Sequence of protein 1:
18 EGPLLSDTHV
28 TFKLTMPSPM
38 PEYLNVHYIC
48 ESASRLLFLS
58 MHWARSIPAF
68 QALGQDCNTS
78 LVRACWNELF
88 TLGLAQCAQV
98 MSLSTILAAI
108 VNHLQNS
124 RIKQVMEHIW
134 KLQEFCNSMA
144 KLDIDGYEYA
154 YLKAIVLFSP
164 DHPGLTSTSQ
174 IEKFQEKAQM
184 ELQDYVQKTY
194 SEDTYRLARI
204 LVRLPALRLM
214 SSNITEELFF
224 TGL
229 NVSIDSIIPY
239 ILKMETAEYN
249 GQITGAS

Residue-level contacts at the interface:
Residue S35 in protein 1 interacts with residue Q2 in protein 2 (closest heavy-atom distance 4.2 Å).
Residue Q250 in protein 1 interacts with residue V6 in protein 2 (closest heavy-atom distance 3.9 Å).
Residue M242 in protein 1 interacts with residue F14 in protein 2 (closest heavy-atom distance 4.1 Å).
Residue N229 in protein 1 contacts residue M15 in protein 2 (closest heavy-atom distance 3.1 Å).
Residue N42 in protein 1 is in contact with residue Y5 in protein 2 (closest heavy-atom distance 3.5 Å).
Residue F55 in protein 1 interacts with residue A7 in protein 2 (closest heavy-atom distance 3.9 Å).
Residue M242 in protein 1 contacts residue Y10 in protein 2 (closest heavy-atom distance 3.8 Å).
Residue L226 in protein 1 contacts residue M15 in protein 2 (closest heavy-atom distance 4.6 Å).
Residue P34 in protein 1 interacts with residue P3 in protein 2 (closest heavy-atom distance 3.7 Å).
Residue E48 in protein 1 interacts with residue Y5 in protein 2 (closest heavy-atom distance 3.2 Å).
Residue C47 in protein 1 interacts with residue L8 in protein 2 (closest heavy-atom distance 3.7 Å).
Residue I239 in protein 1 is in contact with residue F14 in protein 2 (closest heavy-atom distance 4.0 Å).
Residue P34 in protein 1 contacts residue Q1 in protein 2 (closest heavy-atom distance 4.9 Å).
Residue H44 in protein 1 contacts residue L8 in protein 2 (closest heavy-atom distance 3.7 Å).
Residue Y45 in protein 1 is in contact with residue P3 in protein 2 (closest heavy-atom distance 4.6 Å).
Residue Y238 in protein 1 is in contact with residue F14 in protein 2 (closest heavy-atom distance 3.4 Å).
Residue L226 in protein 1 interacts with residue L8 in protein 2 (closest heavy-atom distance 3.8 Å).
Residue E246 in protein 1 contacts residue Y10 in protein 2 (closest heavy-atom distance 3.9 Å).
Residue S51 in protein 1 contacts residue L8 in protein 2 (closest heavy-atom distance 3.9 Å).
Residue E48 in protein 1 contacts residue A7 in protein 2 (closest heavy-atom distance 2.9 Å).
Residue E243 in protein 1 is in contact with residue Y10 in protein 2 (closest heavy-atom distance 5.0 Å).
Residue A254 in protein 1 interacts with residue T4 in protein 2 (closest heavy-atom distance 4.0 Å).
Residue S255 in protein 1 is in contact with residue Q2 in protein 2 (closest heavy-atom distance 3.2 Å).
Residue V230 in protein 1 contacts residue M15 in protein 2 (closest heavy-atom distance 3.8 Å).
Residue S35 in protein 1 is in contact with residue Q1 in protein 2 (closest heavy-atom distance 3.8 Å).
Residue E48 in protein 1 contacts residue V6 in protein 2 (closest heavy-atom distance 3.2 Å).
Residue I235 in protein 1 is in contact with residue F14 in protein 2 (closest heavy-atom distance 4.0 Å).
Residue S234 in protein 1 contacts residue A18 in protein 2 (closest heavy-atom distance 4.6 Å).
Residue Q250 in protein 1 is in contact with residue Y10 in protein 2 (closest heavy-atom distance 3.2 Å).
Residue R52 in protein 1 interacts with residue T4 in protein 2 (closest heavy-atom distance 2.9 Å).
Residue Y247 in protein 1 contacts residue Y10 in protein 2 (closest heavy-atom distance 3.6 Å).
Residue P34 in protein 1 interacts with residue Q2 in protein 2 (closest heavy-atom distance 3.9 Å).
Residue Y247 in protein 1 contacts residue V6 in protein 2 (closest heavy-atom distance 3.8 Å).
Residue I251 in protein 1 is in contact with residue V6 in protein 2 (closest heavy-atom distance 3.9 Å).
Residue S255 in protein 1 interacts with residue T4 in protein 2 (closest heavy-atom distance 4.7 Å).
Residue I235 in protein 1 interacts with residue I11 in protein 2 (closest heavy-atom distance 4.0 Å).
Residue S255 in protein 1 contacts residue Q1 in protein 2 (closest heavy-atom distance 3.6 Å).
Residue P36 in protein 1 contacts residue Q1 in protein 2 (closest heavy-atom distance 4.0 Å).
Residue E48 in protein 1 interacts with residue L8 in protein 2 (closest heavy-atom distance 2.9 Å).
Residue H44 in protein 1 is in contact with residue Y5 in protein 2 (closest heavy-atom distance 3.8 Å).
Residue Q250 in protein 1 contacts residue R13 in protein 2 (closest heavy-atom distance 5.0 Å).
Residue R52 in protein 1 contacts residue A7 in protein 2 (closest heavy-atom distance 4.0 Å).
Residue Y238 in protein 1 contacts residue A18 in protein 2 (closest heavy-atom distance 3.2 Å).
Residue I251 in protein 1 interacts with residue A7 in protein 2 (closest heavy-atom distance 5.0 Å).
Residue Y238 in protein 1 contacts residue R21 in protein 2 (closest heavy-atom distance 4.0 Å).
Residue P34 in protein 1 is in contact with residue T4 in protein 2 (closest heavy-atom distance 4.5 Å).
Residue Y45 in protein 1 contacts residue Y5 in protein 2 (closest heavy-atom distance 4.0 Å).
Residue R52 in protein 1 interacts with residue V6 in protein 2 (closest heavy-atom distance 4.2 Å).
Residue S51 in protein 1 contacts residue I11 in protein 2 (closest heavy-atom distance 3.0 Å).
Residue F55 in protein 1 is in contact with residue I11 in protein 2 (closest heavy-atom distance 3.9 Å).
Residue Y238 in protein 1 is in contact with residue D17 in protein 2 (closest heavy-atom distance 2.5 Å).
Residue E48 in protein 1 interacts with residue T4 in protein 2 (closest heavy-atom distance 3.7 Å).
Residue Y247 in protein 1 is in contact with residue A7 in protein 2 (closest heavy-atom distance 4.2 Å).
Residue S51 in protein 1 contacts residue A7 in protein 2 (closest heavy-atom distance 3.7 Å).
Residue F55 in protein 1 contacts residue Y10 in protein 2 (closest heavy-atom distance 3.8 Å).
Residue S35 in protein 1 interacts with residue P3 in protein 2 (closest heavy-atom distance 3.4 Å).
Residue F55 in protein 1 contacts residue F14 in protein 2 (closest heavy-atom distance 3.9 Å).
Residue V230 in protein 1 interacts with residue I11 in protein 2 (closest heavy-atom distance 3.9 Å).
Residue I235 in protein 1 is in contact with residue M15 in protein 2 (closest heavy-atom distance 4.4 Å).

Sequence of protein 2:
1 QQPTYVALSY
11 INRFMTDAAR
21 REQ

This data describes a binding interaction between two proteins.